Sequence of the second protein:
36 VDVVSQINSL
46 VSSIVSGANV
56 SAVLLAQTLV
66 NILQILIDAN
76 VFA

Sequence of the first protein:
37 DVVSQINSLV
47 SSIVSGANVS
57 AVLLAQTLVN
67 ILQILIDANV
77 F

This data describes a binding interaction between two proteins.

Interface contacts:
Residue I72 in the second protein interacts with residue Q62 in the first protein (closest heavy-atom distance 3.3 Å).
Residue L68 in the second protein is in contact with residue V65 in the first protein (closest heavy-atom distance 3.5 Å).
Residue Q62 in the second protein contacts residue Q69 in the first protein (closest heavy-atom distance 3.0 Å).
Residue V65 in the second protein is in contact with residue I72 in the first protein (closest heavy-atom distance 3.9 Å).
Residue V65 in the second protein contacts residue V65 in the first protein (closest heavy-atom distance 3.9 Å).
Residue Q69 in the second protein is in contact with residue V65 in the first protein (closest heavy-atom distance 3.6 Å).
Residue F77 in the second protein interacts with residue A61 in the first protein (closest heavy-atom distance 3.6 Å).
Residue F77 in the second protein contacts residue V58 in the first protein (closest heavy-atom distance 3.8 Å).
Residue I72 in the second protein is in contact with residue A61 in the first protein (closest heavy-atom distance 3.5 Å).
Residue I72 in the second protein is in contact with residue V58 in the first protein (closest heavy-atom distance 4.2 Å).
Residue L64 in the second protein contacts residue L68 in the first protein (closest heavy-atom distance 4.5 Å).
Residue V58 in the second protein contacts residue F77 in the first protein (closest heavy-atom distance 4.1 Å).
Residue A61 in the second protein is in contact with residue F77 in the first protein (closest heavy-atom distance 3.6 Å).
Residue I72 in the second protein is in contact with residue V65 in the first protein (closest heavy-atom distance 4.0 Å).
Residue A61 in the second protein contacts residue L68 in the first protein (closest heavy-atom distance 4.9 Å).
Residue V65 in the second protein contacts residue Q69 in the first protein (closest heavy-atom distance 3.6 Å).
Residue Q69 in the second protein is in contact with residue N66 in the first protein (closest heavy-atom distance 4.9 Å).
Residue A78 in the second protein contacts residue V58 in the first protein (closest heavy-atom distance 4.5 Å).
Residue V58 in the second protein contacts residue I72 in the first protein (closest heavy-atom distance 4.0 Å).
Residue Q62 in the second protein interacts with residue I72 in the first protein (closest heavy-atom distance 3.3 Å).
Residue L68 in the second protein contacts residue L68 in the first protein (closest heavy-atom distance 5.0 Å).
Residue N66 in the second protein interacts with residue Q69 in the first protein (closest heavy-atom distance 5.0 Å).
Residue Q69 in the second protein contacts residue Q62 in the first protein (closest heavy-atom distance 2.9 Å).
Residue L68 in the second protein interacts with residue L64 in the first protein (closest heavy-atom distance 4.8 Å).
Residue A57 in the second protein interacts with residue F77 in the first protein (closest heavy-atom distance 4.3 Å).
Residue V65 in the second protein is in contact with residue L68 in the first protein (closest heavy-atom distance 3.6 Å).
Residue A61 in the second protein contacts residue I72 in the first protein (closest heavy-atom distance 3.4 Å).
Residue F77 in the second protein interacts with residue A57 in the first protein (closest heavy-atom distance 4.1 Å).